Sequence of chain A:
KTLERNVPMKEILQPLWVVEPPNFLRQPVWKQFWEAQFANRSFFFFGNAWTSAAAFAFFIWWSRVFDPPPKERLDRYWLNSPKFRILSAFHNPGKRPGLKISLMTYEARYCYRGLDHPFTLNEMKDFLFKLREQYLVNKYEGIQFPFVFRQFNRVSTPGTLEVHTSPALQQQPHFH

Sequence of chain B:
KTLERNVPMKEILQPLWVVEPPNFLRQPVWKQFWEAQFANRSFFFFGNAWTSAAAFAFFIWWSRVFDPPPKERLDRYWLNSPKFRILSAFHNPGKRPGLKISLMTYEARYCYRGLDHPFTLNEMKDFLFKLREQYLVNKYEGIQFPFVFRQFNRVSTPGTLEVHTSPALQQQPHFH

These two protein chains interact to form a complex.

Residue-level contacts at the interface:
Residue F193 in chain B contacts residue P213 in chain A (closest heavy-atom distance 3.8 Å).
Residue F193 in chain B is in contact with residue S212 in chain A (closest heavy-atom distance 4.1 Å).
Residue P192 in chain B is in contact with residue S212 in chain A (closest heavy-atom distance 2.3 Å).
Residue A214 in chain B is in contact with residue R178 in chain A (closest heavy-atom distance 3.9 Å).
Residue T211 in chain B contacts residue F193 in chain A (closest heavy-atom distance 3.9 Å).
Residue H210 in chain B contacts residue F195 in chain A (closest heavy-atom distance 4.4 Å).
Residue P213 in chain B contacts residue P192 in chain A (closest heavy-atom distance 5.0 Å).
Residue A214 in chain B interacts with residue F193 in chain A (closest heavy-atom distance 4.4 Å).
Residue F195 in chain B is in contact with residue H210 in chain A (closest heavy-atom distance 4.4 Å).
Residue F195 in chain B contacts residue T211 in chain A (closest heavy-atom distance 3.6 Å).
Residue F175 in chain B is in contact with residue T211 in chain A (closest heavy-atom distance 3.8 Å).
Residue F193 in chain B is in contact with residue A214 in chain A (closest heavy-atom distance 4.4 Å).
Residue T211 in chain B interacts with residue V194 in chain A (closest heavy-atom distance 4.1 Å).
Residue F191 in chain B is in contact with residue T211 in chain A (closest heavy-atom distance 4.0 Å).
Residue H210 in chain B contacts residue P192 in chain A (closest heavy-atom distance 4.8 Å).
Residue P213 in chain B interacts with residue F193 in chain A (closest heavy-atom distance 3.8 Å).
Residue L215 in chain B interacts with residue F193 in chain A (closest heavy-atom distance 4.2 Å).
Residue F191 in chain B is in contact with residue V209 in chain A (closest heavy-atom distance 3.9 Å).
Residue P192 in chain B is in contact with residue H210 in chain A (closest heavy-atom distance 4.8 Å).
Residue T211 in chain B interacts with residue F191 in chain A (closest heavy-atom distance 4.0 Å).
Residue F191 in chain B interacts with residue H210 in chain A (closest heavy-atom distance 4.0 Å).
Residue H210 in chain B is in contact with residue F191 in chain A (closest heavy-atom distance 3.9 Å).
Residue T211 in chain B interacts with residue F195 in chain A (closest heavy-atom distance 3.6 Å).
Residue V209 in chain B interacts with residue F195 in chain A (closest heavy-atom distance 4.2 Å).
Residue F193 in chain B interacts with residue L215 in chain A (closest heavy-atom distance 4.2 Å).
Residue T211 in chain B contacts residue P192 in chain A (closest heavy-atom distance 3.2 Å).
Residue V194 in chain B contacts residue T211 in chain A (closest heavy-atom distance 4.1 Å).
Residue S212 in chain B contacts residue P192 in chain A (closest heavy-atom distance 2.3 Å).
Residue T211 in chain B interacts with residue F175 in chain A (closest heavy-atom distance 3.8 Å).
Residue V209 in chain B contacts residue F191 in chain A (closest heavy-atom distance 3.9 Å).
Residue R178 in chain B interacts with residue A214 in chain A (closest heavy-atom distance 4.0 Å).
Residue S212 in chain B contacts residue F193 in chain A (closest heavy-atom distance 4.0 Å).
Residue F193 in chain B contacts residue T211 in chain A (closest heavy-atom distance 3.9 Å).
Residue F195 in chain B contacts residue V209 in chain A (closest heavy-atom distance 4.1 Å).
Residue P192 in chain B is in contact with residue T211 in chain A (closest heavy-atom distance 3.2 Å).